This data describes a binding interaction between two proteins.

Sequence of the first protein:
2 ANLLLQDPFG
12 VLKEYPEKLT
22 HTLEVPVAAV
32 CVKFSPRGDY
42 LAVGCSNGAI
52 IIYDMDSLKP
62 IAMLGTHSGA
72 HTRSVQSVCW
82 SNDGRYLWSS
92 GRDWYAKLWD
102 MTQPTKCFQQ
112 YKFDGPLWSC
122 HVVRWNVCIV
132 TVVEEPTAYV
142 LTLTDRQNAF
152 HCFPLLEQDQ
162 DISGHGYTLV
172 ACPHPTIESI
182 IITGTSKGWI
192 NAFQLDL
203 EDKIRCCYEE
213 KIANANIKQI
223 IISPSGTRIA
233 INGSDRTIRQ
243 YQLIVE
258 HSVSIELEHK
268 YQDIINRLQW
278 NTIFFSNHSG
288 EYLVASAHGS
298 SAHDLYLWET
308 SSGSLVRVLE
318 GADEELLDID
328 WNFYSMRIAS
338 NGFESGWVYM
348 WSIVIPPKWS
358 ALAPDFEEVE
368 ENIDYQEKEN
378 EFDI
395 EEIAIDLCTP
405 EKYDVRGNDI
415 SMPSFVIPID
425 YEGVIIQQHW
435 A

Residue-level contacts at the interface:
Residue S297 in the first protein contacts residue E74 in the second protein (closest heavy-atom distance 3.2 Å).
Residue S298 in the first protein is in contact with residue E74 in the second protein (closest heavy-atom distance 3.5 Å).

Sequence of the second protein:
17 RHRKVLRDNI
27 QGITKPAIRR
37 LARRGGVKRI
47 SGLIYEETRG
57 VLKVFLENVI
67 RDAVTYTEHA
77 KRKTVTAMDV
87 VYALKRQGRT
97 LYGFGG